These two protein chains interact to form a complex.

Sequence of the second protein:
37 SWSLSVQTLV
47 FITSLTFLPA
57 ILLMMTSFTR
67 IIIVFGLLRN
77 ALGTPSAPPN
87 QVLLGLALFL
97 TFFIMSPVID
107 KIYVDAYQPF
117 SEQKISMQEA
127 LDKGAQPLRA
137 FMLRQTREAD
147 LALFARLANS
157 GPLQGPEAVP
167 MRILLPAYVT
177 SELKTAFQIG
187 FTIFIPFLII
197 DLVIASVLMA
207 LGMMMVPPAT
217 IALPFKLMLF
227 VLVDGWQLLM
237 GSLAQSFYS

Residue-level contacts at the interface:
Residue T44 in the second protein interacts with residue M84 in the first protein (closest heavy-atom distance 4.8 Å).
Residue L89 in the second protein is in contact with residue V104 in the first protein (closest heavy-atom distance 3.8 Å).
Residue F47 in the second protein contacts residue V88 in the first protein (closest heavy-atom distance 4.0 Å).
Residue I48 in the second protein interacts with residue K91 in the first protein (closest heavy-atom distance 3.4 Å).
Residue L51 in the second protein interacts with residue A95 in the first protein (closest heavy-atom distance 4.9 Å).
Residue T52 in the second protein interacts with residue K91 in the first protein (closest heavy-atom distance 2.2 Å).
Residue F64 in the second protein is in contact with residue V99 in the first protein (closest heavy-atom distance 3.8 Å).
Residue G91 in the second protein contacts residue M100 in the first protein (closest heavy-atom distance 4.3 Å).
Residue F98 in the second protein interacts with residue V32 in the first protein (closest heavy-atom distance 4.9 Å).
Residue L90 in the second protein contacts residue V99 in the first protein (closest heavy-atom distance 3.4 Å).
Residue Y109 in the second protein is in contact with residue V32 in the first protein (closest heavy-atom distance 4.2 Å).
Residue L90 in the second protein interacts with residue V104 in the first protein (closest heavy-atom distance 3.6 Å).
Residue L90 in the second protein interacts with residue M100 in the first protein (closest heavy-atom distance 3.7 Å).
Residue Y109 in the second protein contacts residue T31 in the first protein (closest heavy-atom distance 4.8 Å).
Residue D106 in the second protein contacts residue S30 in the first protein (closest heavy-atom distance 3.6 Å).
Residue P55 in the second protein is in contact with residue E98 in the first protein (closest heavy-atom distance 4.2 Å).
Residue D106 in the second protein contacts residue T31 in the first protein (closest heavy-atom distance 3.1 Å).
Residue R75 in the second protein contacts residue V104 in the first protein (closest heavy-atom distance 2.5 Å).
Residue N86 in the second protein is in contact with residue M100 in the first protein (closest heavy-atom distance 3.2 Å).
Residue D106 in the second protein is in contact with residue V32 in the first protein (closest heavy-atom distance 3.1 Å).
Residue F98 in the second protein is in contact with residue F34 in the first protein (closest heavy-atom distance 4.1 Å).
Residue N86 in the second protein is in contact with residue Q103 in the first protein (closest heavy-atom distance 4.7 Å).
Residue F71 in the second protein is in contact with residue V104 in the first protein (closest heavy-atom distance 3.8 Å).
Residue I105 in the second protein interacts with residue F34 in the first protein (closest heavy-atom distance 4.2 Å).
Residue P85 in the second protein interacts with residue M102 in the first protein (closest heavy-atom distance 4.8 Å).
Residue I68 in the second protein contacts residue Q103 in the first protein (closest heavy-atom distance 4.7 Å).
Residue P55 in the second protein contacts residue V99 in the first protein (closest heavy-atom distance 4.3 Å).
Residue P85 in the second protein interacts with residue Q103 in the first protein (closest heavy-atom distance 4.4 Å).
Residue Q87 in the second protein interacts with residue M100 in the first protein (closest heavy-atom distance 3.8 Å).
Residue T49 in the second protein contacts residue K91 in the first protein (closest heavy-atom distance 4.9 Å).
Residue L54 in the second protein contacts residue L92 in the first protein (closest heavy-atom distance 3.7 Å).
Residue I68 in the second protein interacts with residue V104 in the first protein (closest heavy-atom distance 3.5 Å).
Residue F64 in the second protein is in contact with residue M102 in the first protein (closest heavy-atom distance 4.1 Å).
Residue P55 in the second protein is in contact with residue A95 in the first protein (closest heavy-atom distance 3.6 Å).
Residue M60 in the second protein is in contact with residue M102 in the first protein (closest heavy-atom distance 3.5 Å).
Residue L94 in the second protein contacts residue V99 in the first protein (closest heavy-atom distance 4.2 Å).
Residue L90 in the second protein interacts with residue M102 in the first protein (closest heavy-atom distance 3.4 Å).
Residue G72 in the second protein is in contact with residue V104 in the first protein (closest heavy-atom distance 3.7 Å).
Residue P85 in the second protein is in contact with residue V104 in the first protein (closest heavy-atom distance 3.6 Å).
Residue N86 in the second protein contacts residue V104 in the first protein (closest heavy-atom distance 5.0 Å).
Residue L90 in the second protein interacts with residue S101 in the first protein (closest heavy-atom distance 4.6 Å).
Residue Y109 in the second protein interacts with residue Q37 in the first protein (closest heavy-atom distance 4.5 Å).
Residue L51 in the second protein interacts with residue L92 in the first protein (closest heavy-atom distance 3.5 Å).
Residue R75 in the second protein interacts with residue Q103 in the first protein (closest heavy-atom distance 4.8 Å).
Residue N86 in the second protein interacts with residue M102 in the first protein (closest heavy-atom distance 3.2 Å).
Residue L59 in the second protein is in contact with residue V99 in the first protein (closest heavy-atom distance 3.6 Å).
Residue I48 in the second protein interacts with residue V88 in the first protein (closest heavy-atom distance 4.3 Å).
Residue I48 in the second protein contacts residue Q87 in the first protein (closest heavy-atom distance 3.6 Å).
Residue L54 in the second protein contacts residue A95 in the first protein (closest heavy-atom distance 4.3 Å).
Residue I105 in the second protein is in contact with residue V32 in the first protein (closest heavy-atom distance 3.6 Å).
Residue N86 in the second protein interacts with residue S101 in the first protein (closest heavy-atom distance 2.8 Å).
Residue L51 in the second protein interacts with residue K91 in the first protein (closest heavy-atom distance 3.6 Å).

Sequence of the first protein:
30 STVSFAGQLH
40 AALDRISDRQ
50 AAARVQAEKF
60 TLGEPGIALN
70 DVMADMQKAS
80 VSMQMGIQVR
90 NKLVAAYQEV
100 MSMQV